Interface contacts:
Residue L593 in protein 1 is in contact with residue S8 in protein 2 (closest heavy-atom distance 3.4 Å).
Residue L593 in protein 1 contacts residue R5 in protein 2 (closest heavy-atom distance 3.5 Å).
Residue T719 in protein 1 is in contact with residue S99 in protein 2 (closest heavy-atom distance 3.4 Å).
Residue Q596 in protein 1 interacts with residue R5 in protein 2 (closest heavy-atom distance 4.4 Å).
Residue S681 in protein 1 contacts residue D100 in protein 2 (closest heavy-atom distance 3.9 Å).
Residue G721 in protein 1 is in contact with residue C96 in protein 2 (closest heavy-atom distance 4.0 Å).
Residue A554 in protein 1 contacts residue L18 in protein 2 (closest heavy-atom distance 4.4 Å).
Residue I549 in protein 1 interacts with residue R11 in protein 2 (closest heavy-atom distance 4.2 Å).
Residue L679 in protein 1 contacts residue L101 in protein 2 (closest heavy-atom distance 3.9 Å).
Residue E622 in protein 1 is in contact with residue S3 in protein 2 (closest heavy-atom distance 2.7 Å).
Residue K547 in protein 1 is in contact with residue L18 in protein 2 (closest heavy-atom distance 4.9 Å).
Residue N590 in protein 1 is in contact with residue S8 in protein 2 (closest heavy-atom distance 2.7 Å).
Residue E626 in protein 1 is in contact with residue R5 in protein 2 (closest heavy-atom distance 3.1 Å).
Residue A586 in protein 1 is in contact with residue L7 in protein 2 (closest heavy-atom distance 4.8 Å).
Residue Y574 in protein 1 interacts with residue R11 in protein 2 (closest heavy-atom distance 3.6 Å).
Residue L679 in protein 1 interacts with residue D100 in protein 2 (closest heavy-atom distance 4.8 Å).
Residue E553 in protein 1 interacts with residue R19 in protein 2 (closest heavy-atom distance 3.5 Å).
Residue D493 in protein 1 interacts with residue R21 in protein 2 (closest heavy-atom distance 3.0 Å).
Residue E626 in protein 1 interacts with residue P2 in protein 2 (closest heavy-atom distance 3.3 Å).
Residue L720 in protein 1 contacts residue C96 in protein 2 (closest heavy-atom distance 3.2 Å).
Residue I680 in protein 1 interacts with residue D100 in protein 2 (closest heavy-atom distance 4.1 Å).
Residue S723 in protein 1 is in contact with residue E97 in protein 2 (closest heavy-atom distance 2.7 Å).
Residue A586 in protein 1 is in contact with residue L4 in protein 2 (closest heavy-atom distance 4.0 Å).
Residue L623 in protein 1 interacts with residue L4 in protein 2 (closest heavy-atom distance 3.8 Å).
Residue I676 in protein 1 contacts residue K104 in protein 2 (closest heavy-atom distance 4.6 Å).
Residue P585 in protein 1 is in contact with residue L4 in protein 2 (closest heavy-atom distance 4.0 Å).
Residue P722 in protein 1 contacts residue E97 in protein 2 (closest heavy-atom distance 3.7 Å).
Residue G721 in protein 1 contacts residue E97 in protein 2 (closest heavy-atom distance 3.9 Å).
Residue E553 in protein 1 is in contact with residue R11 in protein 2 (closest heavy-atom distance 2.9 Å).
Residue A554 in protein 1 is in contact with residue R19 in protein 2 (closest heavy-atom distance 3.5 Å).
Residue E589 in protein 1 interacts with residue S8 in protein 2 (closest heavy-atom distance 3.9 Å).
Residue S677 in protein 1 interacts with residue K104 in protein 2 (closest heavy-atom distance 3.4 Å).
Residue A554 in protein 1 contacts residue L15 in protein 2 (closest heavy-atom distance 4.1 Å).
Residue E589 in protein 1 is in contact with residue L4 in protein 2 (closest heavy-atom distance 3.7 Å).
Residue N590 in protein 1 interacts with residue R11 in protein 2 (closest heavy-atom distance 3.5 Å).
Residue P722 in protein 1 is in contact with residue C96 in protein 2 (closest heavy-atom distance 4.9 Å).
Residue L496 in protein 1 interacts with residue I22 in protein 2 (closest heavy-atom distance 4.7 Å).
Residue V501 in protein 1 is in contact with residue I22 in protein 2 (closest heavy-atom distance 3.6 Å).
Residue Y551 in protein 1 is in contact with residue L18 in protein 2 (closest heavy-atom distance 3.5 Å).
Residue Y551 in protein 1 interacts with residue I22 in protein 2 (closest heavy-atom distance 4.5 Å).
Residue L593 in protein 1 is in contact with residue L9 in protein 2 (closest heavy-atom distance 4.0 Å).
Residue N597 in protein 1 contacts residue D12 in protein 2 (closest heavy-atom distance 4.6 Å).
Residue T719 in protein 1 interacts with residue C96 in protein 2 (closest heavy-atom distance 3.9 Å).
Residue G678 in protein 1 is in contact with residue D100 in protein 2 (closest heavy-atom distance 4.1 Å).
Residue D550 in protein 1 is in contact with residue L15 in protein 2 (closest heavy-atom distance 3.3 Å).
Residue A554 in protein 1 is in contact with residue I22 in protein 2 (closest heavy-atom distance 3.7 Å).
Residue V724 in protein 1 interacts with residue E97 in protein 2 (closest heavy-atom distance 4.8 Å).
Residue Y555 in protein 1 contacts residue I22 in protein 2 (closest heavy-atom distance 4.4 Å).
Residue D497 in protein 1 is in contact with residue R21 in protein 2 (closest heavy-atom distance 2.9 Å).
Residue E553 in protein 1 is in contact with residue D12 in protein 2 (closest heavy-atom distance 4.6 Å).
Residue L496 in protein 1 interacts with residue R21 in protein 2 (closest heavy-atom distance 3.5 Å).
Residue E622 in protein 1 interacts with residue L4 in protein 2 (closest heavy-atom distance 3.4 Å).
Residue E553 in protein 1 is in contact with residue L15 in protein 2 (closest heavy-atom distance 3.9 Å).
Residue E626 in protein 1 interacts with residue S3 in protein 2 (closest heavy-atom distance 3.8 Å).
Residue E589 in protein 1 interacts with residue R5 in protein 2 (closest heavy-atom distance 3.9 Å).
Residue I625 in protein 1 is in contact with residue P2 in protein 2 (closest heavy-atom distance 3.9 Å).
Residue D550 in protein 1 is in contact with residue R11 in protein 2 (closest heavy-atom distance 2.7 Å).
Residue E626 in protein 1 interacts with residue L4 in protein 2 (closest heavy-atom distance 3.2 Å).
Residue L720 in protein 1 contacts residue E97 in protein 2 (closest heavy-atom distance 3.4 Å).
Residue L720 in protein 1 contacts residue D100 in protein 2 (closest heavy-atom distance 4.2 Å).

This data describes a binding interaction between two proteins.

Sequence of protein 2:
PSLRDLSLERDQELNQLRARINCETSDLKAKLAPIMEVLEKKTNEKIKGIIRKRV

Sequence of protein 1:
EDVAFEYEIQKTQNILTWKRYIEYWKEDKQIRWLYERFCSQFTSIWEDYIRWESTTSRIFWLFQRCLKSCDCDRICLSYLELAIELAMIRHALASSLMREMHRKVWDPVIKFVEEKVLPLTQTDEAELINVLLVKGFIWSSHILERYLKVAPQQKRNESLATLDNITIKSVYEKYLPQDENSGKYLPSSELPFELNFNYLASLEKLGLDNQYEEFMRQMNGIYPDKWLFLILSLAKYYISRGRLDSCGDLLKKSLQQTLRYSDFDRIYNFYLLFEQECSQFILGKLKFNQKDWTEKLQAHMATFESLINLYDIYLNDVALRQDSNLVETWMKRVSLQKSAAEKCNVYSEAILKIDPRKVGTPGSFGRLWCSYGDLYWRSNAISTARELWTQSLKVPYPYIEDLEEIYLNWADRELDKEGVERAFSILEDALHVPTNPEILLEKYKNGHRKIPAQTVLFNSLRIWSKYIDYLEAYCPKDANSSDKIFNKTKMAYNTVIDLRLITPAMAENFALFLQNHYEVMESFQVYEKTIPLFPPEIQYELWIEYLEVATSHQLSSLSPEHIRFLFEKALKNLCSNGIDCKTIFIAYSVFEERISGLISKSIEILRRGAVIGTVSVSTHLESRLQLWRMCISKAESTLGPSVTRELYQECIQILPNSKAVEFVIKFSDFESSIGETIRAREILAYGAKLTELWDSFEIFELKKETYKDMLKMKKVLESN